Sequence of the first protein:
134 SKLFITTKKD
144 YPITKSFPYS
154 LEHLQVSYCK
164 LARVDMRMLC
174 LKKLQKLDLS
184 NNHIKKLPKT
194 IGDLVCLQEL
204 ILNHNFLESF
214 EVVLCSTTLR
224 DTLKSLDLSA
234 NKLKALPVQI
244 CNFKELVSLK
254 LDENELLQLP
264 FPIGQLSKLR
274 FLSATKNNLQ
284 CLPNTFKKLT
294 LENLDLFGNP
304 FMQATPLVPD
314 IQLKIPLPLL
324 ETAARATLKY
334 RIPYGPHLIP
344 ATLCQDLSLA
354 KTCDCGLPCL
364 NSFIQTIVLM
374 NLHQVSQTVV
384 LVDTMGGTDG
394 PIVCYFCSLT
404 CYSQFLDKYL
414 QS

Sequence of the second protein:
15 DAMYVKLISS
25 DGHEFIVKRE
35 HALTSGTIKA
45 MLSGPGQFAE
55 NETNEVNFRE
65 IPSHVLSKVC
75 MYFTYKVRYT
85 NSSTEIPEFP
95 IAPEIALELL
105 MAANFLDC

Residue-level contacts at the interface:
Residue Y337 in the first protein is in contact with residue L101 in the second protein (closest heavy-atom distance 4.5 Å).
Residue I318 in the first protein interacts with residue Y83 in the second protein (closest heavy-atom distance 4.7 Å).
Residue I335 in the first protein interacts with residue A100 in the second protein (closest heavy-atom distance 3.9 Å).
Residue L341 in the first protein interacts with residue L101 in the second protein (closest heavy-atom distance 4.5 Å).
Residue A326 in the first protein interacts with residue L104 in the second protein (closest heavy-atom distance 3.6 Å).
Residue A326 in the first protein contacts residue A100 in the second protein (closest heavy-atom distance 4.5 Å).
Residue L323 in the first protein contacts residue A107 in the second protein (closest heavy-atom distance 3.8 Å).
Residue I342 in the first protein contacts residue L101 in the second protein (closest heavy-atom distance 3.9 Å).
Residue P321 in the first protein contacts residue Y76 in the second protein (closest heavy-atom distance 3.2 Å).
Residue L346 in the first protein contacts residue M105 in the second protein (closest heavy-atom distance 4.5 Å).
Residue P319 in the first protein is in contact with residue K80 in the second protein (closest heavy-atom distance 3.5 Å).
Residue P321 in the first protein interacts with residue C112 in the second protein (closest heavy-atom distance 3.4 Å).
Residue P319 in the first protein interacts with residue Y79 in the second protein (closest heavy-atom distance 4.3 Å).
Residue L322 in the first protein contacts residue Y76 in the second protein (closest heavy-atom distance 3.3 Å).
Residue L320 in the first protein contacts residue Y76 in the second protein (closest heavy-atom distance 4.0 Å).
Residue A329 in the first protein is in contact with residue A100 in the second protein (closest heavy-atom distance 4.8 Å).
Residue Y333 in the first protein interacts with residue A96 in the second protein (closest heavy-atom distance 4.5 Å).
Residue Y333 in the first protein interacts with residue I95 in the second protein (closest heavy-atom distance 2.9 Å).
Residue I318 in the first protein contacts residue I90 in the second protein (closest heavy-atom distance 3.6 Å).
Residue I342 in the first protein contacts residue L104 in the second protein (closest heavy-atom distance 3.7 Å).
Residue Y333 in the first protein is in contact with residue P97 in the second protein (closest heavy-atom distance 4.1 Å).
Residue T325 in the first protein interacts with residue I95 in the second protein (closest heavy-atom distance 4.3 Å).
Residue T330 in the first protein contacts residue A100 in the second protein (closest heavy-atom distance 4.2 Å).
Residue L322 in the first protein interacts with residue A107 in the second protein (closest heavy-atom distance 3.9 Å).
Residue A329 in the first protein contacts residue I95 in the second protein (closest heavy-atom distance 4.3 Å).
Residue L350 in the first protein contacts residue L104 in the second protein (closest heavy-atom distance 3.8 Å).
Residue P319 in the first protein interacts with residue Y83 in the second protein (closest heavy-atom distance 3.4 Å).
Residue L322 in the first protein interacts with residue L103 in the second protein (closest heavy-atom distance 3.5 Å).
Residue P343 in the first protein is in contact with residue N108 in the second protein (closest heavy-atom distance 3.0 Å).
Residue I318 in the first protein contacts residue T84 in the second protein (closest heavy-atom distance 4.3 Å).
Residue L323 in the first protein interacts with residue C112 in the second protein (closest heavy-atom distance 3.1 Å).
Residue L322 in the first protein is in contact with residue F93 in the second protein (closest heavy-atom distance 4.0 Å).
Residue K317 in the first protein is in contact with residue K80 in the second protein (closest heavy-atom distance 4.4 Å).
Residue P319 in the first protein contacts residue T84 in the second protein (closest heavy-atom distance 3.6 Å).
Residue I335 in the first protein is in contact with residue L101 in the second protein (closest heavy-atom distance 3.6 Å).
Residue T330 in the first protein contacts residue L104 in the second protein (closest heavy-atom distance 4.2 Å).
Residue P343 in the first protein interacts with residue M105 in the second protein (closest heavy-atom distance 3.7 Å).
Residue L323 in the first protein contacts residue L104 in the second protein (closest heavy-atom distance 3.6 Å).
Residue I335 in the first protein contacts residue P97 in the second protein (closest heavy-atom distance 3.5 Å).
Residue A327 in the first protein contacts residue L104 in the second protein (closest heavy-atom distance 3.5 Å).
Residue T330 in the first protein contacts residue L101 in the second protein (closest heavy-atom distance 3.7 Å).
Residue L346 in the first protein contacts residue L104 in the second protein (closest heavy-atom distance 3.9 Å).
Residue R328 in the first protein contacts residue E92 in the second protein (closest heavy-atom distance 4.0 Å).
Residue L346 in the first protein is in contact with residue N108 in the second protein (closest heavy-atom distance 3.3 Å).
Residue T325 in the first protein is in contact with residue F93 in the second protein (closest heavy-atom distance 4.4 Å).
Residue L323 in the first protein interacts with residue N108 in the second protein (closest heavy-atom distance 4.3 Å).
Residue I342 in the first protein is in contact with residue M105 in the second protein (closest heavy-atom distance 4.4 Å).
Residue L341 in the first protein interacts with residue M105 in the second protein (closest heavy-atom distance 3.3 Å).
Residue A326 in the first protein is in contact with residue I95 in the second protein (closest heavy-atom distance 4.8 Å).
Residue A326 in the first protein contacts residue L103 in the second protein (closest heavy-atom distance 4.8 Å).
Residue Y333 in the first protein interacts with residue A100 in the second protein (closest heavy-atom distance 5.0 Å).
Residue P319 in the first protein interacts with residue Y76 in the second protein (closest heavy-atom distance 4.9 Å).
Residue L322 in the first protein contacts residue C112 in the second protein (closest heavy-atom distance 2.8 Å).
Residue P336 in the first protein contacts residue L101 in the second protein (closest heavy-atom distance 5.0 Å).
Residue L322 in the first protein is in contact with residue I95 in the second protein (closest heavy-atom distance 4.5 Å).

These two protein chains interact to form a complex.